This data describes a binding interaction between two proteins.

Contacts between the two chains:
Residue N59 in chain A contacts residue Y119 in chain B (closest heavy-atom distance 2.3 Å).
Residue G60 in chain A contacts residue E120 in chain B (closest heavy-atom distance 4.3 Å).
Residue G60 in chain A contacts residue Y119 in chain B (closest heavy-atom distance 4.1 Å).

Sequence of chain A:
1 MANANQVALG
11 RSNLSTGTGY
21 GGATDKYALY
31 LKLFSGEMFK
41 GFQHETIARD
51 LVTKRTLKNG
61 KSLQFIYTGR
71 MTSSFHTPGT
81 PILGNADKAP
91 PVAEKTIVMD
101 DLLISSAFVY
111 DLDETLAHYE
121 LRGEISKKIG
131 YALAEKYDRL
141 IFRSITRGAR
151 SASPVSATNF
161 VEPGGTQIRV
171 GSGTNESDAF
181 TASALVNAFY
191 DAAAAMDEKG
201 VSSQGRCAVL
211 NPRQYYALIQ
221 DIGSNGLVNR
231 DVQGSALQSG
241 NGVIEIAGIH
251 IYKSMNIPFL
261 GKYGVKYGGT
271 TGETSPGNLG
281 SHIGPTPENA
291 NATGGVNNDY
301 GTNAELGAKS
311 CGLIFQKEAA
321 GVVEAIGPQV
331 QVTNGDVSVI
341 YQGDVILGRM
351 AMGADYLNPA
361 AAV

Sequence of chain B:
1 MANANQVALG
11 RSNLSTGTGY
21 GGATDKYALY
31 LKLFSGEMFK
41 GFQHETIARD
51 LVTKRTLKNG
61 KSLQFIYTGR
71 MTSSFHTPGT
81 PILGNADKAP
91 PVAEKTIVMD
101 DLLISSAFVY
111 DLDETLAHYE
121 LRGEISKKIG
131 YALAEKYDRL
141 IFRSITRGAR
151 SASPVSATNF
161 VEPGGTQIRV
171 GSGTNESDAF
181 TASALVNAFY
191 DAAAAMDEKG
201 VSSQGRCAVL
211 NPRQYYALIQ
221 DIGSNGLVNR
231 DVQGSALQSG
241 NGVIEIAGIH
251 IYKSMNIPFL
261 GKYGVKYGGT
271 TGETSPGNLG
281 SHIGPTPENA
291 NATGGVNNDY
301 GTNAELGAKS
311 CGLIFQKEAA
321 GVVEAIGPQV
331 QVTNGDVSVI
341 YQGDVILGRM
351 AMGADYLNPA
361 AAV